Interface contacts:
Residue H25 in protein 2 interacts with residue I7 in protein 1 (closest heavy-atom distance 3.3 Å).
Residue W14 in protein 2 is in contact with residue A13 in protein 1 (closest heavy-atom distance 2.9 Å).
Residue W21 in protein 2 contacts residue Y11 in protein 1 (closest heavy-atom distance 3.0 Å).
Residue G20 in protein 2 contacts residue H12 in protein 1 (closest heavy-atom distance 3.3 Å).
Residue F138 in protein 2 is in contact with residue I7 in protein 1 (closest heavy-atom distance 3.0 Å).
Residue W14 in protein 2 is in contact with residue I9 in protein 1 (closest heavy-atom distance 3.3 Å).
Residue H111 in protein 2 is in contact with residue G56 in protein 1 (closest heavy-atom distance 2.9 Å).
Residue M17 in protein 2 is in contact with residue H12 in protein 1 (closest heavy-atom distance 2.6 Å).
Residue N28 in protein 2 is in contact with residue D5 in protein 1 (closest heavy-atom distance 3.4 Å).
Residue L101 in protein 2 interacts with residue V23 in protein 1 (closest heavy-atom distance 3.3 Å).
Residue G23 in protein 2 is in contact with residue G10 in protein 1 (closest heavy-atom distance 2.4 Å).
Residue L108 in protein 2 interacts with residue R58 in protein 1 (closest heavy-atom distance 2.9 Å).
Residue N104 in protein 2 interacts with residue D21 in protein 1 (closest heavy-atom distance 2.9 Å).
Residue F138 in protein 2 is in contact with residue D5 in protein 1 (closest heavy-atom distance 3.5 Å).
Residue G13 in protein 2 is in contact with residue Y11 in protein 1 (closest heavy-atom distance 3.2 Å).
Residue Q27 in protein 2 contacts residue T6 in protein 1 (closest heavy-atom distance 2.6 Å).
Residue M17 in protein 2 is in contact with residue G10 in protein 1 (closest heavy-atom distance 3.3 Å).
Residue E103 in protein 2 contacts residue M53 in protein 1 (closest heavy-atom distance 3.1 Å).
Residue E105 in protein 2 interacts with residue L24 in protein 1 (closest heavy-atom distance 3.3 Å).
Residue C93 in protein 2 contacts residue C47 in protein 1 (closest heavy-atom distance 2.0 Å).
Residue H25 in protein 2 is in contact with residue C8 in protein 1 (closest heavy-atom distance 2.4 Å).
Residue A96 in protein 2 contacts residue L51 in protein 1 (closest heavy-atom distance 3.5 Å).
Residue E105 in protein 2 interacts with residue T22 in protein 1 (closest heavy-atom distance 3.4 Å).
Residue F9 in protein 2 contacts residue G10 in protein 1 (closest heavy-atom distance 3.1 Å).
Residue N104 in protein 2 interacts with residue R52 in protein 1 (closest heavy-atom distance 3.4 Å).
Residue W21 in protein 2 interacts with residue T55 in protein 1 (closest heavy-atom distance 3.0 Å).
Residue M149 in protein 2 interacts with residue D5 in protein 1 (closest heavy-atom distance 3.5 Å).
Residue G13 in protein 2 is in contact with residue S62 in protein 1 (closest heavy-atom distance 3.2 Å).
Residue F138 in protein 2 is in contact with residue T6 in protein 1 (closest heavy-atom distance 3.0 Å).
Residue K51 in protein 2 interacts with residue V54 in protein 1 (closest heavy-atom distance 3.2 Å).
Residue T15 in protein 2 interacts with residue A13 in protein 1 (closest heavy-atom distance 3.2 Å).
Residue V100 in protein 2 contacts residue R52 in protein 1 (closest heavy-atom distance 3.3 Å).
Residue F140 in protein 2 interacts with residue D5 in protein 1 (closest heavy-atom distance 2.9 Å).
Residue L101 in protein 2 contacts residue T22 in protein 1 (closest heavy-atom distance 3.4 Å).
Residue W21 in protein 2 is in contact with residue H12 in protein 1 (closest heavy-atom distance 2.6 Å).
Residue H26 in protein 2 contacts residue T6 in protein 1 (closest heavy-atom distance 3.2 Å).
Residue N104 in protein 2 interacts with residue V54 in protein 1 (closest heavy-atom distance 2.9 Å).
Residue G12 in protein 2 contacts residue K60 in protein 1 (closest heavy-atom distance 3.5 Å).
Residue G23 in protein 2 interacts with residue I9 in protein 1 (closest heavy-atom distance 3.2 Å).
Residue G13 in protein 2 is in contact with residue K60 in protein 1 (closest heavy-atom distance 2.4 Å).
Residue C93 in protein 2 contacts residue S48 in protein 1 (closest heavy-atom distance 2.9 Å).
Residue Y24 in protein 2 interacts with residue I9 in protein 1 (closest heavy-atom distance 3.4 Å).
Residue E139 in protein 2 is in contact with residue D5 in protein 1 (closest heavy-atom distance 3.3 Å).
Residue E97 in protein 2 contacts residue K50 in protein 1 (closest heavy-atom distance 2.8 Å).
Residue F138 in protein 2 contacts residue I9 in protein 1 (closest heavy-atom distance 3.2 Å).
Residue K121 in protein 2 is in contact with residue I9 in protein 1 (closest heavy-atom distance 3.1 Å).
Residue C144 in protein 2 interacts with residue D5 in protein 1 (closest heavy-atom distance 2.6 Å).
Residue C137 in protein 2 contacts residue C8 in protein 1 (closest heavy-atom distance 2.0 Å).
Residue L101 in protein 2 contacts residue D21 in protein 1 (closest heavy-atom distance 3.4 Å).
Residue W14 in protein 2 is in contact with residue Y11 in protein 1 (closest heavy-atom distance 2.7 Å).
Residue Q27 in protein 2 interacts with residue D5 in protein 1 (closest heavy-atom distance 3.1 Å).
Residue W14 in protein 2 interacts with residue G10 in protein 1 (closest heavy-atom distance 3.3 Å).
Residue Y24 in protein 2 contacts residue C8 in protein 1 (closest heavy-atom distance 3.0 Å).
Residue V55 in protein 2 interacts with residue M53 in protein 1 (closest heavy-atom distance 3.4 Å).
Residue M149 in protein 2 interacts with residue T6 in protein 1 (closest heavy-atom distance 3.5 Å).
Residue H111 in protein 2 interacts with residue T55 in protein 1 (closest heavy-atom distance 3.4 Å).
Residue M17 in protein 2 contacts residue Y11 in protein 1 (closest heavy-atom distance 3.3 Å).
Residue N104 in protein 2 contacts residue M53 in protein 1 (closest heavy-atom distance 3.5 Å).
Residue F9 in protein 2 is in contact with residue I9 in protein 1 (closest heavy-atom distance 3.2 Å).
Residue W14 in protein 2 contacts residue C8 in protein 1 (closest heavy-atom distance 3.1 Å).

This data describes a binding interaction between two proteins.

Sequence of protein 1:
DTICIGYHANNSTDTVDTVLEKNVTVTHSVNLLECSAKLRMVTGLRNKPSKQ

Sequence of protein 2:
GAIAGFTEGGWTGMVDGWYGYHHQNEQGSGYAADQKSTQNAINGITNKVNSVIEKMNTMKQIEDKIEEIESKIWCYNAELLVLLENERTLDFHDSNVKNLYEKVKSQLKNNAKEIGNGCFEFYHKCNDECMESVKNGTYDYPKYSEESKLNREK